Sequence of chain B:
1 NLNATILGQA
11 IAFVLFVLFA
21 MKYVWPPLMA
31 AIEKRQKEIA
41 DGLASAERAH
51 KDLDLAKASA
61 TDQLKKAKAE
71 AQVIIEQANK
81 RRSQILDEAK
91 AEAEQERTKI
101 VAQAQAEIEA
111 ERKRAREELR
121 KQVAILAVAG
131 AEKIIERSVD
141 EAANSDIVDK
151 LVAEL

Interface contacts:
Residue A71 in chain A is in contact with residue Q72 in chain B (closest heavy-atom distance 4.6 Å).
Residue A46 in chain A contacts residue G42 in chain B (closest heavy-atom distance 3.2 Å).
Residue L43 in chain A is in contact with residue I39 in chain B (closest heavy-atom distance 4.3 Å).
Residue I39 in chain A is in contact with residue I39 in chain B (closest heavy-atom distance 3.7 Å).
Residue N79 in chain A interacts with residue N79 in chain B (closest heavy-atom distance 4.3 Å).
Residue L64 in chain A interacts with residue T61 in chain B (closest heavy-atom distance 4.4 Å).
Residue A93 in chain A interacts with residue K90 in chain B (closest heavy-atom distance 4.5 Å).
Residue K57 in chain A interacts with residue K57 in chain B (closest heavy-atom distance 4.2 Å).
Residue R82 in chain A is in contact with residue S83 in chain B (closest heavy-atom distance 4.4 Å).
Residue L53 in chain A contacts residue L53 in chain B (closest heavy-atom distance 3.7 Å).
Residue G42 in chain A is in contact with residue L43 in chain B (closest heavy-atom distance 4.0 Å).
Residue S45 in chain A contacts residue A46 in chain B (closest heavy-atom distance 4.4 Å).
Residue A60 in chain A is in contact with residue K57 in chain B (closest heavy-atom distance 3.8 Å).
Residue G42 in chain A interacts with residue I39 in chain B (closest heavy-atom distance 3.6 Å).
Residue I39 in chain A is in contact with residue R35 in chain B (closest heavy-atom distance 3.7 Å).
Residue S138 in chain A interacts with residue I135 in chain B (closest heavy-atom distance 5.0 Å).
Residue K150 in chain A interacts with residue E141 in chain B (closest heavy-atom distance 4.4 Å).
Residue L53 in chain A is in contact with residue A49 in chain B (closest heavy-atom distance 4.3 Å).
Residue R82 in chain A contacts residue N79 in chain B (closest heavy-atom distance 4.4 Å).
Residue E38 in chain A is in contact with residue I39 in chain B (closest heavy-atom distance 3.3 Å).
Residue I75 in chain A is in contact with residue Q72 in chain B (closest heavy-atom distance 4.6 Å).
Residue I75 in chain A interacts with residue I75 in chain B (closest heavy-atom distance 4.0 Å).
Residue A46 in chain A contacts residue A46 in chain B (closest heavy-atom distance 3.4 Å).
Residue L53 in chain A contacts residue H50 in chain B (closest heavy-atom distance 4.8 Å).
Residue I39 in chain A is in contact with residue E38 in chain B (closest heavy-atom distance 4.6 Å).
Residue S138 in chain A contacts residue S138 in chain B (closest heavy-atom distance 4.9 Å).
Residue A56 in chain A is in contact with residue K57 in chain B (closest heavy-atom distance 5.0 Å).
Residue I108 in chain A interacts with residue Q105 in chain B (closest heavy-atom distance 4.0 Å).
Residue R97 in chain A interacts with residue E94 in chain B (closest heavy-atom distance 4.4 Å).
Residue G42 in chain A contacts residue G42 in chain B (closest heavy-atom distance 3.9 Å).
Residue V101 in chain A contacts residue V101 in chain B (closest heavy-atom distance 3.4 Å).
Residue L43 in chain A contacts residue E38 in chain B (closest heavy-atom distance 4.7 Å).
Residue I134 in chain A contacts residue A131 in chain B (closest heavy-atom distance 3.7 Å).
Residue G42 in chain A interacts with residue E38 in chain B (closest heavy-atom distance 4.8 Å).
Residue L86 in chain A contacts residue L86 in chain B (closest heavy-atom distance 4.7 Å).
Residue A49 in chain A is in contact with residue A46 in chain B (closest heavy-atom distance 4.2 Å).
Residue K68 in chain A contacts residue K68 in chain B (closest heavy-atom distance 3.8 Å).
Residue I147 in chain A contacts residue A142 in chain B (closest heavy-atom distance 3.8 Å).
Residue A71 in chain A interacts with residue K68 in chain B (closest heavy-atom distance 4.7 Å).
Residue A93 in chain A contacts residue E94 in chain B (closest heavy-atom distance 4.7 Å).
Residue N144 in chain A contacts residue I147 in chain B (closest heavy-atom distance 5.0 Å).
Residue L64 in chain A interacts with residue L64 in chain B (closest heavy-atom distance 4.2 Å).
Residue A60 in chain A interacts with residue T61 in chain B (closest heavy-atom distance 4.6 Å).
Residue S145 in chain A interacts with residue A142 in chain B (closest heavy-atom distance 4.3 Å).
Residue K90 in chain A contacts residue K90 in chain B (closest heavy-atom distance 4.7 Å).
Residue A49 in chain A is in contact with residue H50 in chain B (closest heavy-atom distance 4.0 Å).
Residue L86 in chain A contacts residue S83 in chain B (closest heavy-atom distance 5.0 Å).
Residue Q105 in chain A interacts with residue Q105 in chain B (closest heavy-atom distance 4.7 Å).
Residue A46 in chain A is in contact with residue L43 in chain B (closest heavy-atom distance 4.6 Å).
Residue V152 in chain A interacts with residue I134 in chain B (closest heavy-atom distance 4.0 Å).
Residue H50 in chain A interacts with residue A49 in chain B (closest heavy-atom distance 5.0 Å).

Sequence of chain A:
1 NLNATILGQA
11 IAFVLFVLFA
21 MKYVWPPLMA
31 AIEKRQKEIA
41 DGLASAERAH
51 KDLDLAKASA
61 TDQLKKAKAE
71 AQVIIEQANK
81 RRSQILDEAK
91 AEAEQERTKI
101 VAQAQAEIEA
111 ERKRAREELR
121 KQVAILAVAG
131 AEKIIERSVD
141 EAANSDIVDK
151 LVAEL

The following describes two proteins that form a bound complex.